Residue-level contacts at the interface:
Residue T937 in the first protein contacts residue P9 in the second protein (closest heavy-atom distance 3.9 Å).
Residue E764 in the first protein interacts with residue Y58 in the second protein (closest heavy-atom distance 3.3 Å).
Residue T880 in the first protein is in contact with residue Y58 in the second protein (closest heavy-atom distance 3.5 Å).
Residue F840 in the first protein is in contact with residue Y19 in the second protein (closest heavy-atom distance 3.5 Å).
Residue T937 in the first protein is in contact with residue V6 in the second protein (closest heavy-atom distance 3.5 Å).
Residue Y774 in the first protein contacts residue F51 in the second protein (closest heavy-atom distance 3.5 Å).
Residue M763 in the first protein interacts with residue Y58 in the second protein (closest heavy-atom distance 2.9 Å).
Residue Y774 in the first protein interacts with residue H47 in the second protein (closest heavy-atom distance 3.0 Å).
Residue T834 in the first protein is in contact with residue I53 in the second protein (closest heavy-atom distance 3.4 Å).
Residue T858 in the first protein contacts residue V10 in the second protein (closest heavy-atom distance 3.3 Å).
Residue Y774 in the first protein interacts with residue Y48 in the second protein (closest heavy-atom distance 3.2 Å).
Residue V839 in the first protein contacts residue Y57 in the second protein (closest heavy-atom distance 2.9 Å).
Residue Y835 in the first protein is in contact with residue R14 in the second protein (closest heavy-atom distance 2.9 Å).
Residue M629 in the first protein interacts with residue Y61 in the second protein (closest heavy-atom distance 3.8 Å).
Residue E936 in the first protein is in contact with residue V6 in the second protein (closest heavy-atom distance 3.3 Å).
Residue E936 in the first protein contacts residue R7 in the second protein (closest heavy-atom distance 2.9 Å).
Residue T832 in the first protein contacts residue I11 in the second protein (closest heavy-atom distance 3.8 Å).
Residue L831 in the first protein interacts with residue I11 in the second protein (closest heavy-atom distance 3.7 Å).
Residue L770 in the first protein is in contact with residue H55 in the second protein (closest heavy-atom distance 3.5 Å).
Residue M938 in the first protein contacts residue V6 in the second protein (closest heavy-atom distance 3.9 Å).
Residue G837 in the first protein contacts residue L15 in the second protein (closest heavy-atom distance 4.0 Å).
Residue G857 in the first protein interacts with residue V10 in the second protein (closest heavy-atom distance 3.4 Å).
Residue N828 in the first protein interacts with residue R7 in the second protein (closest heavy-atom distance 3.6 Å).
Residue Y835 in the first protein contacts residue L15 in the second protein (closest heavy-atom distance 3.3 Å).
Residue V771 in the first protein is in contact with residue F51 in the second protein (closest heavy-atom distance 3.8 Å).
Residue Y835 in the first protein is in contact with residue E13 in the second protein (closest heavy-atom distance 3.5 Å).
Residue T834 in the first protein interacts with residue V50 in the second protein (closest heavy-atom distance 3.3 Å).
Residue T858 in the first protein interacts with residue P9 in the second protein (closest heavy-atom distance 4.0 Å).
Residue Y835 in the first protein interacts with residue Q12 in the second protein (closest heavy-atom distance 3.5 Å).
Residue T937 in the first protein contacts residue D8 in the second protein (closest heavy-atom distance 3.4 Å).
Residue E855 in the first protein interacts with residue Q12 in the second protein (closest heavy-atom distance 4.0 Å).
Residue V843 in the first protein is in contact with residue Y19 in the second protein (closest heavy-atom distance 3.5 Å).
Residue F494 in the first protein interacts with residue K5 in the second protein (closest heavy-atom distance 3.2 Å).
Residue L883 in the first protein is in contact with residue F51 in the second protein (closest heavy-atom distance 3.8 Å).
Residue T832 in the first protein is in contact with residue P9 in the second protein (closest heavy-atom distance 4.0 Å).
Residue L831 in the first protein interacts with residue H47 in the second protein (closest heavy-atom distance 3.5 Å).
Residue L883 in the first protein is in contact with residue A54 in the second protein (closest heavy-atom distance 3.4 Å).
Residue F840 in the first protein contacts residue I53 in the second protein (closest heavy-atom distance 3.7 Å).
Residue F494 in the first protein interacts with residue N3 in the second protein (closest heavy-atom distance 3.2 Å).
Residue Y835 in the first protein contacts residue R46 in the second protein (closest heavy-atom distance 3.1 Å).
Residue Y835 in the first protein interacts with residue I11 in the second protein (closest heavy-atom distance 3.9 Å).
Residue H498 in the first protein contacts residue N3 in the second protein (closest heavy-atom distance 3.6 Å).
Residue V767 in the first protein contacts residue Y58 in the second protein (closest heavy-atom distance 4.0 Å).
Residue C879 in the first protein interacts with residue A54 in the second protein (closest heavy-atom distance 3.3 Å).
Residue L883 in the first protein contacts residue H55 in the second protein (closest heavy-atom distance 3.9 Å).
Residue F494 in the first protein contacts residue S2 in the second protein (closest heavy-atom distance 3.6 Å).
Residue N828 in the first protein contacts residue P9 in the second protein (closest heavy-atom distance 3.3 Å).
Residue D842 in the first protein contacts residue Y57 in the second protein (closest heavy-atom distance 3.5 Å).
Residue N492 in the first protein interacts with residue F4 in the second protein (closest heavy-atom distance 2.7 Å).
Residue T880 in the first protein contacts residue A54 in the second protein (closest heavy-atom distance 3.9 Å).
Residue L770 in the first protein is in contact with residue F51 in the second protein (closest heavy-atom distance 3.6 Å).
Residue T880 in the first protein interacts with residue Y57 in the second protein (closest heavy-atom distance 3.8 Å).
Residue D825 in the first protein contacts residue V6 in the second protein (closest heavy-atom distance 3.7 Å).
Residue R876 in the first protein contacts residue Y57 in the second protein (closest heavy-atom distance 3.6 Å).
Residue D842 in the first protein interacts with residue Y19 in the second protein (closest heavy-atom distance 3.7 Å).
Residue F882 in the first protein interacts with residue V50 in the second protein (closest heavy-atom distance 3.6 Å).
Residue R495 in the first protein is in contact with residue N3 in the second protein (closest heavy-atom distance 3.2 Å).
Residue T937 in the first protein interacts with residue R7 in the second protein (closest heavy-atom distance 3.2 Å).
Residue F840 in the first protein contacts residue H22 in the second protein (closest heavy-atom distance 3.4 Å).
Residue F840 in the first protein is in contact with residue V25 in the second protein (closest heavy-atom distance 3.9 Å).

The following describes two proteins that form a bound complex.

Sequence of the second protein:
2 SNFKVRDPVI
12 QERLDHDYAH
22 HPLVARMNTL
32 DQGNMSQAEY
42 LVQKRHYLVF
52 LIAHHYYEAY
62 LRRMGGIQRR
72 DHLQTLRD

Sequence of the first protein:
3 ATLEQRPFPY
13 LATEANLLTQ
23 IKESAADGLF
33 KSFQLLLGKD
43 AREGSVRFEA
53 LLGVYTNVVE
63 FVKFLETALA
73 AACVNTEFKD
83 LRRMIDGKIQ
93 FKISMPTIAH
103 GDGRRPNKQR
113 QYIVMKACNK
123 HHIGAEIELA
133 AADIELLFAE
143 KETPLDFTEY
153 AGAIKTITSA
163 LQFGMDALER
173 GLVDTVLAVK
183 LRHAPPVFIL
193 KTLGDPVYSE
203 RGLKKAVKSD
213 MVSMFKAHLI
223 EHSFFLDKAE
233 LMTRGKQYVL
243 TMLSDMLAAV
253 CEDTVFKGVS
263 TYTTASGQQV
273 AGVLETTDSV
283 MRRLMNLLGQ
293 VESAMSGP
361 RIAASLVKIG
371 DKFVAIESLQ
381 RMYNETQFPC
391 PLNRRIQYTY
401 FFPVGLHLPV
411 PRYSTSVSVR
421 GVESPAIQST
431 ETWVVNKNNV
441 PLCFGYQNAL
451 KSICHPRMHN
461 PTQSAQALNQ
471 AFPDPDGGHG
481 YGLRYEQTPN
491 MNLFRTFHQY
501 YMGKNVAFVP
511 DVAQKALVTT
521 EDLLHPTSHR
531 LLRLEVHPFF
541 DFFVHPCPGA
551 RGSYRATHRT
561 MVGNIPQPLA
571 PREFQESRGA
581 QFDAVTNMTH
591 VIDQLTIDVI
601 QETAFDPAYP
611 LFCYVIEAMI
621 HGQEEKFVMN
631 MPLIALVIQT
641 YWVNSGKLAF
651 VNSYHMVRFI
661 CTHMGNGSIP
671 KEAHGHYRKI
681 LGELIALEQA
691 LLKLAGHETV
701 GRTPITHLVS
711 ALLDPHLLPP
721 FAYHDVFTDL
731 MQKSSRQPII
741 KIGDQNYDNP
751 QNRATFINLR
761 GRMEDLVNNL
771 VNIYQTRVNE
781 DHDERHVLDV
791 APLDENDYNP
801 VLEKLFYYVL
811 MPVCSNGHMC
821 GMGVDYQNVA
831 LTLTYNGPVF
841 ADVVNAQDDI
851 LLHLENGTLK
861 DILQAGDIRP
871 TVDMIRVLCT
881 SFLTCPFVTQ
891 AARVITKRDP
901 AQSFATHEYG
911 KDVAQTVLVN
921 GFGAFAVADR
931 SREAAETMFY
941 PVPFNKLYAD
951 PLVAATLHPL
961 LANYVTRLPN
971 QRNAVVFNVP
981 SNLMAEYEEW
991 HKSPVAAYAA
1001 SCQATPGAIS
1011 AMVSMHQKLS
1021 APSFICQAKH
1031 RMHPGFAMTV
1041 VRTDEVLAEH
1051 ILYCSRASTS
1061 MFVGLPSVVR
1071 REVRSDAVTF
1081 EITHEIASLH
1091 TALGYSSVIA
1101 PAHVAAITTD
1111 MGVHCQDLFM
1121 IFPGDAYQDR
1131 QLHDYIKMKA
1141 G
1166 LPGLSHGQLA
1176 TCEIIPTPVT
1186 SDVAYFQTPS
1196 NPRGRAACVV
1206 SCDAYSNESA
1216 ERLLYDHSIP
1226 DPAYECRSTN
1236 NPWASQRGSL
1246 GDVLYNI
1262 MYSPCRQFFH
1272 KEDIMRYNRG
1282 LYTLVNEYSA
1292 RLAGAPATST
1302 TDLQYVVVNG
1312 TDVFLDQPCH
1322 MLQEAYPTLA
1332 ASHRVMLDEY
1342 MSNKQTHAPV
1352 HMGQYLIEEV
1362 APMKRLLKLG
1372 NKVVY